These two protein chains interact to form a complex.

Sequence of chain B:
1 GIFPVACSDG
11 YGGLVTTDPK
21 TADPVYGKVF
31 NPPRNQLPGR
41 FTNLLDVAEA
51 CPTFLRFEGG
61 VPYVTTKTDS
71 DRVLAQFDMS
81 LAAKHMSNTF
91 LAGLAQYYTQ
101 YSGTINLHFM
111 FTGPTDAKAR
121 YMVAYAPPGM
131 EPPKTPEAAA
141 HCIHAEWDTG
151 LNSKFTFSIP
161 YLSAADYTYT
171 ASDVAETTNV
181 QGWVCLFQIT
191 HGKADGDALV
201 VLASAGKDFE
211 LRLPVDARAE

Interface contacts:
Residue D166 in chain B is in contact with residue P122 in chain A (closest heavy-atom distance 3.3 Å).
Residue D216 in chain B contacts residue A97 in chain A (closest heavy-atom distance 3.5 Å).
Residue T99 in chain B is in contact with residue G92 in chain A (closest heavy-atom distance 3.8 Å).
Residue Y169 in chain B contacts residue P122 in chain A (closest heavy-atom distance 4.0 Å).
Residue D9 in chain B contacts residue P111 in chain A (closest heavy-atom distance 3.5 Å).
Residue A217 in chain B is in contact with residue A97 in chain A (closest heavy-atom distance 4.0 Å).
Residue T99 in chain B is in contact with residue P90 in chain A (closest heavy-atom distance 3.9 Å).
Residue V15 in chain B is in contact with residue A106 in chain A (closest heavy-atom distance 4.2 Å).
Residue L14 in chain B contacts residue A106 in chain A (closest heavy-atom distance 3.4 Å).
Residue V215 in chain B contacts residue A93 in chain A (closest heavy-atom distance 3.8 Å).
Residue V215 in chain B contacts residue N103 in chain A (closest heavy-atom distance 3.5 Å).
Residue R212 in chain B interacts with residue A121 in chain A (closest heavy-atom distance 3.1 Å).
Residue T99 in chain B contacts residue A93 in chain A (closest heavy-atom distance 3.7 Å).
Residue A217 in chain B is in contact with residue N100 in chain A (closest heavy-atom distance 3.4 Å).
Residue T16 in chain B is in contact with residue N103 in chain A (closest heavy-atom distance 3.2 Å).
Residue G12 in chain B is in contact with residue K109 in chain A (closest heavy-atom distance 3.6 Å).
Residue Q100 in chain B contacts residue P122 in chain A (closest heavy-atom distance 3.7 Å).
Residue R212 in chain B is in contact with residue P122 in chain A (closest heavy-atom distance 4.1 Å).
Residue A217 in chain B is in contact with residue K96 in chain A (closest heavy-atom distance 4.5 Å).
Residue L213 in chain B interacts with residue P90 in chain A (closest heavy-atom distance 4.2 Å).
Residue L213 in chain B interacts with residue T120 in chain A (closest heavy-atom distance 3.7 Å).
Residue T16 in chain B is in contact with residue Y107 in chain A (closest heavy-atom distance 4.1 Å).
Residue D216 in chain B interacts with residue N103 in chain A (closest heavy-atom distance 2.9 Å).
Residue Q100 in chain B interacts with residue N91 in chain A (closest heavy-atom distance 3.5 Å).
Residue G10 in chain B is in contact with residue T113 in chain A (closest heavy-atom distance 3.8 Å).
Residue L14 in chain B contacts residue T105 in chain A (closest heavy-atom distance 3.5 Å).
Residue Y11 in chain B contacts residue K109 in chain A (closest heavy-atom distance 3.1 Å).
Residue V215 in chain B is in contact with residue V89 in chain A (closest heavy-atom distance 4.3 Å).
Residue T16 in chain B contacts residue T105 in chain A (closest heavy-atom distance 2.8 Å).
Residue D216 in chain B interacts with residue T102 in chain A (closest heavy-atom distance 3.8 Å).
Residue Y169 in chain B is in contact with residue S162 in chain A (closest heavy-atom distance 3.2 Å).
Residue A165 in chain B contacts residue H123 in chain A (closest heavy-atom distance 3.7 Å).
Residue A165 in chain B contacts residue P122 in chain A (closest heavy-atom distance 3.5 Å).
Residue Q100 in chain B interacts with residue A121 in chain A (closest heavy-atom distance 4.1 Å).
Residue V15 in chain B is in contact with residue T105 in chain A (closest heavy-atom distance 3.1 Å).
Residue L14 in chain B is in contact with residue Y107 in chain A (closest heavy-atom distance 2.8 Å).
Residue G10 in chain B interacts with residue R114 in chain A (closest heavy-atom distance 2.9 Å).
Residue A217 in chain B is in contact with residue P94 in chain A (closest heavy-atom distance 4.1 Å).
Residue T17 in chain B is in contact with residue T102 in chain A (closest heavy-atom distance 4.0 Å).
Residue P214 in chain B interacts with residue P90 in chain A (closest heavy-atom distance 4.2 Å).
Residue R212 in chain B interacts with residue T120 in chain A (closest heavy-atom distance 3.7 Å).
Residue Y169 in chain B contacts residue G92 in chain A (closest heavy-atom distance 3.6 Å).
Residue Q100 in chain B is in contact with residue T120 in chain A (closest heavy-atom distance 3.1 Å).
Residue D9 in chain B interacts with residue L112 in chain A (closest heavy-atom distance 4.5 Å).
Residue G13 in chain B contacts residue Y107 in chain A (closest heavy-atom distance 4.2 Å).
Residue R218 in chain B is in contact with residue N100 in chain A (closest heavy-atom distance 3.1 Å).
Residue Y167 in chain B contacts residue P122 in chain A (closest heavy-atom distance 3.5 Å).
Residue Y169 in chain B interacts with residue N91 in chain A (closest heavy-atom distance 2.6 Å).
Residue D216 in chain B is in contact with residue N100 in chain A (closest heavy-atom distance 2.8 Å).
Residue G10 in chain B contacts residue L112 in chain A (closest heavy-atom distance 3.3 Å).
Residue T17 in chain B interacts with residue P104 in chain A (closest heavy-atom distance 3.5 Å).
Residue P214 in chain B interacts with residue N103 in chain A (closest heavy-atom distance 4.6 Å).
Residue T99 in chain B interacts with residue N91 in chain A (closest heavy-atom distance 2.9 Å).
Residue T16 in chain B interacts with residue T101 in chain A (closest heavy-atom distance 2.8 Å).
Residue L213 in chain B interacts with residue N91 in chain A (closest heavy-atom distance 4.5 Å).
Residue Y11 in chain B interacts with residue R114 in chain A (closest heavy-atom distance 3.7 Å).
Residue T16 in chain B interacts with residue P104 in chain A (closest heavy-atom distance 3.7 Å).
Residue G13 in chain B contacts residue K109 in chain A (closest heavy-atom distance 3.3 Å).
Residue T16 in chain B is in contact with residue T102 in chain A (closest heavy-atom distance 4.3 Å).
Residue V215 in chain B is in contact with residue A97 in chain A (closest heavy-atom distance 3.8 Å).

Sequence of chain A:
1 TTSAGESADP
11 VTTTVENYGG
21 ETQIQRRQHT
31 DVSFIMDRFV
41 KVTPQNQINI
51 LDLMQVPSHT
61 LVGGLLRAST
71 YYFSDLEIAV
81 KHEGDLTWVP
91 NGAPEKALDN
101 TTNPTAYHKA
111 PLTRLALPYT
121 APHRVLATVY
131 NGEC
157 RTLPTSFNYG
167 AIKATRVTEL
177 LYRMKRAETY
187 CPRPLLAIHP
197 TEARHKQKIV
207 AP